Interface contacts:
Residue R196 in protein 1 interacts with residue D142 in protein 2 (closest heavy-atom distance 2.9 Å).
Residue V192 in protein 1 contacts residue A141 in protein 2 (closest heavy-atom distance 3.3 Å).
Residue R193 in protein 1 is in contact with residue E144 in protein 2 (closest heavy-atom distance 3.9 Å).
Residue A296 in protein 1 is in contact with residue L127 in protein 2 (closest heavy-atom distance 3.9 Å).
Residue E190 in protein 1 is in contact with residue E143 in protein 2 (closest heavy-atom distance 4.3 Å).
Residue A296 in protein 1 is in contact with residue V123 in protein 2 (closest heavy-atom distance 3.8 Å).
Residue T185 in protein 1 interacts with residue V89 in protein 2 (closest heavy-atom distance 3.3 Å).
Residue L254 in protein 1 is in contact with residue G116 in protein 2 (closest heavy-atom distance 4.2 Å).
Residue V189 in protein 1 is in contact with residue P140 in protein 2 (closest heavy-atom distance 3.4 Å).
Residue N187 in protein 1 is in contact with residue V89 in protein 2 (closest heavy-atom distance 3.8 Å).
Residue D251 in protein 1 contacts residue R91 in protein 2 (closest heavy-atom distance 4.5 Å).
Residue I188 in protein 1 is in contact with residue H117 in protein 2 (closest heavy-atom distance 3.7 Å).
Residue L254 in protein 1 interacts with residue A141 in protein 2 (closest heavy-atom distance 4.6 Å).
Residue Y292 in protein 1 contacts residue Y118 in protein 2 (closest heavy-atom distance 3.3 Å).
Residue V189 in protein 1 interacts with residue E143 in protein 2 (closest heavy-atom distance 3.4 Å).
Residue L254 in protein 1 contacts residue Y118 in protein 2 (closest heavy-atom distance 3.8 Å).
Residue I295 in protein 1 interacts with residue V123 in protein 2 (closest heavy-atom distance 3.5 Å).
Residue K300 in protein 1 interacts with residue P95 in protein 2 (closest heavy-atom distance 3.6 Å).
Residue K300 in protein 1 interacts with residue E99 in protein 2 (closest heavy-atom distance 2.7 Å).
Residue V189 in protein 1 contacts residue A141 in protein 2 (closest heavy-atom distance 3.4 Å).
Residue A296 in protein 1 interacts with residue A126 in protein 2 (closest heavy-atom distance 4.2 Å).
Residue L254 in protein 1 interacts with residue H117 in protein 2 (closest heavy-atom distance 3.7 Å).
Residue L254 in protein 1 contacts residue V119 in protein 2 (closest heavy-atom distance 3.6 Å).
Residue A250 in protein 1 interacts with residue E120 in protein 2 (closest heavy-atom distance 4.0 Å).
Residue N187 in protein 1 contacts residue P140 in protein 2 (closest heavy-atom distance 3.9 Å).
Residue V189 in protein 1 is in contact with residue D142 in protein 2 (closest heavy-atom distance 4.3 Å).
Residue R193 in protein 1 interacts with residue E143 in protein 2 (closest heavy-atom distance 2.5 Å).
Residue H257 in protein 1 contacts residue V119 in protein 2 (closest heavy-atom distance 4.7 Å).
Residue T247 in protein 1 is in contact with residue R91 in protein 2 (closest heavy-atom distance 3.5 Å).
Residue S299 in protein 1 interacts with residue V123 in protein 2 (closest heavy-atom distance 4.3 Å).
Residue Y292 in protein 1 is in contact with residue V119 in protein 2 (closest heavy-atom distance 4.6 Å).
Residue Y292 in protein 1 interacts with residue R122 in protein 2 (closest heavy-atom distance 3.3 Å).
Residue D251 in protein 1 contacts residue H117 in protein 2 (closest heavy-atom distance 2.9 Å).
Residue I295 in protein 1 is in contact with residue V119 in protein 2 (closest heavy-atom distance 4.0 Å).
Residue A250 in protein 1 is in contact with residue V123 in protein 2 (closest heavy-atom distance 4.6 Å).
Residue N187 in protein 1 is in contact with residue T139 in protein 2 (closest heavy-atom distance 3.4 Å).
Residue S299 in protein 1 is in contact with residue M92 in protein 2 (closest heavy-atom distance 4.2 Å).
Residue Y292 in protein 1 interacts with residue V123 in protein 2 (closest heavy-atom distance 4.6 Å).
Residue K300 in protein 1 contacts residue L127 in protein 2 (closest heavy-atom distance 3.8 Å).
Residue T248 in protein 1 is in contact with residue R91 in protein 2 (closest heavy-atom distance 3.8 Å).
Residue T248 in protein 1 contacts residue R114 in protein 2 (closest heavy-atom distance 4.1 Å).
Residue A253 in protein 1 interacts with residue V119 in protein 2 (closest heavy-atom distance 3.9 Å).
Residue G186 in protein 1 contacts residue V89 in protein 2 (closest heavy-atom distance 3.7 Å).
Residue I188 in protein 1 contacts residue A141 in protein 2 (closest heavy-atom distance 3.9 Å).
Residue D251 in protein 1 interacts with residue R114 in protein 2 (closest heavy-atom distance 2.7 Å).
Residue H257 in protein 1 is in contact with residue Y118 in protein 2 (closest heavy-atom distance 3.5 Å).
Residue A296 in protein 1 interacts with residue P95 in protein 2 (closest heavy-atom distance 4.3 Å).
Residue I188 in protein 1 is in contact with residue R114 in protein 2 (closest heavy-atom distance 3.9 Å).
Residue R196 in protein 1 interacts with residue F145 in protein 2 (closest heavy-atom distance 3.5 Å).
Residue G301 in protein 1 contacts residue D94 in protein 2 (closest heavy-atom distance 4.5 Å).
Residue A250 in protein 1 is in contact with residue H117 in protein 2 (closest heavy-atom distance 3.3 Å).
Residue A250 in protein 1 interacts with residue M92 in protein 2 (closest heavy-atom distance 4.4 Å).
Residue S299 in protein 1 interacts with residue P95 in protein 2 (closest heavy-atom distance 3.7 Å).
Residue A250 in protein 1 interacts with residue V119 in protein 2 (closest heavy-atom distance 3.6 Å).
Residue E293 in protein 1 is in contact with residue A126 in protein 2 (closest heavy-atom distance 4.2 Å).
Residue G186 in protein 1 contacts residue R91 in protein 2 (closest heavy-atom distance 2.7 Å).
Residue V192 in protein 1 interacts with residue D142 in protein 2 (closest heavy-atom distance 3.4 Å).
Residue S299 in protein 1 interacts with residue D94 in protein 2 (closest heavy-atom distance 4.7 Å).
Residue K300 in protein 1 contacts residue D94 in protein 2 (closest heavy-atom distance 4.7 Å).
Residue Y292 in protein 1 contacts residue A126 in protein 2 (closest heavy-atom distance 4.0 Å).

Sequence of protein 1:
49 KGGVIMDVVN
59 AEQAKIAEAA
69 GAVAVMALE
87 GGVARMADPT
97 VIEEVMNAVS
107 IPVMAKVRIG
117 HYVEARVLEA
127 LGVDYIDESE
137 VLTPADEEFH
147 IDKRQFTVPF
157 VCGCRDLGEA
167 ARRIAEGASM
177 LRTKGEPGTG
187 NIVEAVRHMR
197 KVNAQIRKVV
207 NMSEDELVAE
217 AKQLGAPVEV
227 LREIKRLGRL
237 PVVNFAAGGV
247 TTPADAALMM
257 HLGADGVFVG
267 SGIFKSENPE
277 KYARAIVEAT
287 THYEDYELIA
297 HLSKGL

Sequence of protein 2:
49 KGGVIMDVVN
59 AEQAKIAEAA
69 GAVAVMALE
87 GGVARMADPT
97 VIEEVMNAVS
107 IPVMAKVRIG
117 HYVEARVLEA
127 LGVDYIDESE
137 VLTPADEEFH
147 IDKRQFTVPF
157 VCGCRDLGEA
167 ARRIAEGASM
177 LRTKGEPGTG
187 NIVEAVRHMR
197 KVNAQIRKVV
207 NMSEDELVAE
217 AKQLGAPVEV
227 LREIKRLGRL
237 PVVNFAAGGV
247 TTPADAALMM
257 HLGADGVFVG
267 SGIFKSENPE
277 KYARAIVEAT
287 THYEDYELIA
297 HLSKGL

These two protein chains interact to form a complex.